Sequence of protein 2:
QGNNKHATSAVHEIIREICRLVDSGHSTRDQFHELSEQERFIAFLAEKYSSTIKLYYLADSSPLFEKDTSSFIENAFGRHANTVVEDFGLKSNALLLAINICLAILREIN

Residue-level contacts at the interface:
Residue L125 in protein 1 contacts residue R36 in protein 2 (closest heavy-atom distance 4.9 Å).
Residue L112 in protein 1 is in contact with residue C39 in protein 2 (closest heavy-atom distance 3.8 Å).
Residue F110 in protein 1 interacts with residue R36 in protein 2 (closest heavy-atom distance 3.7 Å).
Residue R40 in protein 1 contacts residue L112 in protein 2 (closest heavy-atom distance 3.9 Å).
Residue L118 in protein 1 interacts with residue D43 in protein 2 (closest heavy-atom distance 3.6 Å).
Residue C39 in protein 1 is in contact with residue L118 in protein 2 (closest heavy-atom distance 3.5 Å).
Residue C39 in protein 1 interacts with residue L112 in protein 2 (closest heavy-atom distance 3.8 Å).
Residue F110 in protein 1 is in contact with residue R40 in protein 2 (closest heavy-atom distance 3.4 Å).
Residue L125 in protein 1 contacts residue L128 in protein 2 (closest heavy-atom distance 4.7 Å).
Residue R40 in protein 1 contacts residue F110 in protein 2 (closest heavy-atom distance 3.4 Å).
Residue R129 in protein 1 is in contact with residue H32 in protein 2 (closest heavy-atom distance 3.7 Å).
Residue N122 in protein 1 contacts residue R36 in protein 2 (closest heavy-atom distance 3.5 Å).
Residue I121 in protein 1 contacts residue I121 in protein 2 (closest heavy-atom distance 4.9 Å).
Residue L118 in protein 1 contacts residue V42 in protein 2 (closest heavy-atom distance 4.2 Å).
Residue H32 in protein 1 interacts with residue L125 in protein 2 (closest heavy-atom distance 3.5 Å).
Residue D43 in protein 1 is in contact with residue S114 in protein 2 (closest heavy-atom distance 3.1 Å).
Residue R36 in protein 1 interacts with residue F110 in protein 2 (closest heavy-atom distance 3.7 Å).
Residue R129 in protein 1 is in contact with residue T28 in protein 2 (closest heavy-atom distance 4.3 Å).
Residue R36 in protein 1 interacts with residue N122 in protein 2 (closest heavy-atom distance 3.5 Å).
Residue L112 in protein 1 is in contact with residue R40 in protein 2 (closest heavy-atom distance 3.9 Å).
Residue L125 in protein 1 interacts with residue L125 in protein 2 (closest heavy-atom distance 4.5 Å).
Residue D43 in protein 1 is in contact with residue K113 in protein 2 (closest heavy-atom distance 2.8 Å).
Residue G111 in protein 1 contacts residue R40 in protein 2 (closest heavy-atom distance 2.9 Å).
Residue L128 in protein 1 contacts residue L125 in protein 2 (closest heavy-atom distance 4.7 Å).
Residue L118 in protein 1 is in contact with residue C39 in protein 2 (closest heavy-atom distance 3.5 Å).
Residue D43 in protein 1 contacts residue L118 in protein 2 (closest heavy-atom distance 3.6 Å).
Residue S114 in protein 1 interacts with residue D43 in protein 2 (closest heavy-atom distance 3.1 Å).
Residue S29 in protein 1 contacts residue R129 in protein 2 (closest heavy-atom distance 3.3 Å).
Residue R40 in protein 1 contacts residue G111 in protein 2 (closest heavy-atom distance 2.9 Å).
Residue I35 in protein 1 is in contact with residue L125 in protein 2 (closest heavy-atom distance 3.7 Å).
Residue V42 in protein 1 contacts residue L118 in protein 2 (closest heavy-atom distance 4.2 Å).
Residue I35 in protein 1 interacts with residue I121 in protein 2 (closest heavy-atom distance 3.8 Å).
Residue L125 in protein 1 contacts residue H32 in protein 2 (closest heavy-atom distance 3.5 Å).
Residue R129 in protein 1 is in contact with residue S29 in protein 2 (closest heavy-atom distance 3.3 Å).
Residue K113 in protein 1 interacts with residue D43 in protein 2 (closest heavy-atom distance 2.8 Å).
Residue R36 in protein 1 contacts residue L125 in protein 2 (closest heavy-atom distance 4.9 Å).
Residue D43 in protein 1 contacts residue N115 in protein 2 (closest heavy-atom distance 2.9 Å).
Residue I121 in protein 1 contacts residue I35 in protein 2 (closest heavy-atom distance 3.8 Å).
Residue C39 in protein 1 contacts residue N122 in protein 2 (closest heavy-atom distance 4.2 Å).
Residue V42 in protein 1 interacts with residue V42 in protein 2 (closest heavy-atom distance 3.5 Å).
Residue H32 in protein 1 contacts residue R129 in protein 2 (closest heavy-atom distance 3.7 Å).
Residue L112 in protein 1 contacts residue D43 in protein 2 (closest heavy-atom distance 3.7 Å).
Residue T28 in protein 1 is in contact with residue R129 in protein 2 (closest heavy-atom distance 4.3 Å).
Residue N115 in protein 1 is in contact with residue D43 in protein 2 (closest heavy-atom distance 2.9 Å).
Residue D43 in protein 1 is in contact with residue L112 in protein 2 (closest heavy-atom distance 3.7 Å).
Residue N132 in protein 1 interacts with residue N132 in protein 2 (closest heavy-atom distance 4.6 Å).
Residue N122 in protein 1 interacts with residue C39 in protein 2 (closest heavy-atom distance 4.2 Å).
Residue C39 in protein 1 contacts residue I121 in protein 2 (closest heavy-atom distance 3.8 Å).
Residue L128 in protein 1 interacts with residue L128 in protein 2 (closest heavy-atom distance 4.7 Å).
Residue I121 in protein 1 contacts residue C39 in protein 2 (closest heavy-atom distance 3.8 Å).
Residue L125 in protein 1 contacts residue I35 in protein 2 (closest heavy-atom distance 3.7 Å).

Sequence of protein 1:
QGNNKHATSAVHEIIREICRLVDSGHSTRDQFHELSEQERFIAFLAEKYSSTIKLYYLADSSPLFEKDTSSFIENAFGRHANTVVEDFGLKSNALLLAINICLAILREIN

These two protein chains interact to form a complex.